The following describes two proteins that form a bound complex.

Sequence of protein 1:
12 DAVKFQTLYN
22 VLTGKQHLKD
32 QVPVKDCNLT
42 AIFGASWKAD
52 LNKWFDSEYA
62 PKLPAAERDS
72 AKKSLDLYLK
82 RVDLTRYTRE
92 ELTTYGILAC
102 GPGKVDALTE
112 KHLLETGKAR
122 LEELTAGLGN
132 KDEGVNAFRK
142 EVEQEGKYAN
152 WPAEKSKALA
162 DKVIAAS

Interface contacts:
Residue S85 in protein 2 is in contact with residue L78 in protein 1 (closest heavy-atom distance 4.2 Å).
Residue Q240 in protein 2 interacts with residue T94 in protein 1 (closest heavy-atom distance 3.5 Å).
Residue L318 in protein 2 interacts with residue C101 in protein 1 (closest heavy-atom distance 4.5 Å).
Residue P218 in protein 2 contacts residue V35 in protein 1 (closest heavy-atom distance 3.4 Å).
Residue G247 in protein 2 is in contact with residue L99 in protein 1 (closest heavy-atom distance 3.5 Å).
Residue G214 in protein 2 contacts residue K36 in protein 1 (closest heavy-atom distance 4.6 Å).
Residue M222 in protein 2 is in contact with residue Y79 in protein 1 (closest heavy-atom distance 3.2 Å).
Residue V221 in protein 2 contacts residue R82 in protein 1 (closest heavy-atom distance 3.3 Å).
Residue S237 in protein 2 contacts residue R90 in protein 1 (closest heavy-atom distance 4.6 Å).
Residue P218 in protein 2 interacts with residue P34 in protein 1 (closest heavy-atom distance 3.5 Å).
Residue Q240 in protein 2 is in contact with residue E91 in protein 1 (closest heavy-atom distance 3.1 Å).
Residue L244 in protein 2 interacts with residue L93 in protein 1 (closest heavy-atom distance 4.3 Å).
Residue W217 in protein 2 interacts with residue R90 in protein 1 (closest heavy-atom distance 3.7 Å).
Residue K322 in protein 2 interacts with residue K105 in protein 1 (closest heavy-atom distance 4.2 Å).
Residue L318 in protein 2 contacts residue K105 in protein 1 (closest heavy-atom distance 3.8 Å).
Residue I86 in protein 2 is in contact with residue P103 in protein 1 (closest heavy-atom distance 4.5 Å).
Residue Q240 in protein 2 interacts with residue R90 in protein 1 (closest heavy-atom distance 2.6 Å).
Residue E317 in protein 2 is in contact with residue C101 in protein 1 (closest heavy-atom distance 3.1 Å).
Residue G251 in protein 2 is in contact with residue C101 in protein 1 (closest heavy-atom distance 3.4 Å).
Residue G251 in protein 2 is in contact with residue A100 in protein 1 (closest heavy-atom distance 3.1 Å).
Residue G214 in protein 2 is in contact with residue P34 in protein 1 (closest heavy-atom distance 3.3 Å).
Residue N274 in protein 2 is in contact with residue A100 in protein 1 (closest heavy-atom distance 4.7 Å).
Residue F223 in protein 2 interacts with residue V35 in protein 1 (closest heavy-atom distance 4.7 Å).
Residue M222 in protein 2 interacts with residue T86 in protein 1 (closest heavy-atom distance 3.0 Å).
Residue Y82 in protein 2 is in contact with residue P103 in protein 1 (closest heavy-atom distance 3.4 Å).
Residue Q243 in protein 2 is in contact with residue T94 in protein 1 (closest heavy-atom distance 3.8 Å).
Residue Y82 in protein 2 is in contact with residue G102 in protein 1 (closest heavy-atom distance 3.8 Å).
Residue W217 in protein 2 interacts with residue T86 in protein 1 (closest heavy-atom distance 4.0 Å).
Residue P319 in protein 2 contacts residue G104 in protein 1 (closest heavy-atom distance 4.1 Å).
Residue W217 in protein 2 contacts residue L93 in protein 1 (closest heavy-atom distance 4.1 Å).
Residue N215 in protein 2 is in contact with residue V33 in protein 1 (closest heavy-atom distance 4.0 Å).
Residue G251 in protein 2 interacts with residue G102 in protein 1 (closest heavy-atom distance 4.6 Å).
Residue F223 in protein 2 is in contact with residue R82 in protein 1 (closest heavy-atom distance 4.5 Å).
Residue P224 in protein 2 is in contact with residue R82 in protein 1 (closest heavy-atom distance 3.5 Å).
Residue Q240 in protein 2 is in contact with residue T95 in protein 1 (closest heavy-atom distance 4.3 Å).
Residue I86 in protein 2 contacts residue K81 in protein 1 (closest heavy-atom distance 3.7 Å).
Residue T252 in protein 2 contacts residue A100 in protein 1 (closest heavy-atom distance 2.7 Å).
Residue E317 in protein 2 interacts with residue K105 in protein 1 (closest heavy-atom distance 2.3 Å).
Residue Y87 in protein 2 contacts residue R82 in protein 1 (closest heavy-atom distance 3.3 Å).
Residue M222 in protein 2 interacts with residue R82 in protein 1 (closest heavy-atom distance 2.6 Å).
Residue M222 in protein 2 interacts with residue V83 in protein 1 (closest heavy-atom distance 3.7 Å).
Residue F223 in protein 2 interacts with residue Y79 in protein 1 (closest heavy-atom distance 3.4 Å).
Residue I86 in protein 2 interacts with residue R82 in protein 1 (closest heavy-atom distance 2.8 Å).
Residue Y82 in protein 2 is in contact with residue G104 in protein 1 (closest heavy-atom distance 3.7 Å).
Residue N215 in protein 2 contacts residue Q32 in protein 1 (closest heavy-atom distance 3.5 Å).
Residue L244 in protein 2 contacts residue L99 in protein 1 (closest heavy-atom distance 3.8 Å).
Residue L244 in protein 2 is in contact with residue R90 in protein 1 (closest heavy-atom distance 4.2 Å).
Residue P319 in protein 2 is in contact with residue K105 in protein 1 (closest heavy-atom distance 4.2 Å).
Residue G250 in protein 2 contacts residue C101 in protein 1 (closest heavy-atom distance 3.7 Å).
Residue L244 in protein 2 interacts with residue T94 in protein 1 (closest heavy-atom distance 3.4 Å).
Residue G247 in protein 2 contacts residue A100 in protein 1 (closest heavy-atom distance 4.6 Å).
Residue K316 in protein 2 interacts with residue K105 in protein 1 (closest heavy-atom distance 4.1 Å).
Residue I248 in protein 2 is in contact with residue L99 in protein 1 (closest heavy-atom distance 3.5 Å).
Residue V213 in protein 2 contacts residue R90 in protein 1 (closest heavy-atom distance 3.7 Å).
Residue V221 in protein 2 contacts residue T86 in protein 1 (closest heavy-atom distance 3.4 Å).
Residue W217 in protein 2 contacts residue K36 in protein 1 (closest heavy-atom distance 4.0 Å).
Residue N215 in protein 2 interacts with residue P34 in protein 1 (closest heavy-atom distance 3.4 Å).
Residue W217 in protein 2 interacts with residue Y88 in protein 1 (closest heavy-atom distance 4.0 Å).
Residue I86 in protein 2 interacts with residue L78 in protein 1 (closest heavy-atom distance 3.7 Å).
Residue M222 in protein 2 interacts with residue V35 in protein 1 (closest heavy-atom distance 3.2 Å).

Sequence of protein 2:
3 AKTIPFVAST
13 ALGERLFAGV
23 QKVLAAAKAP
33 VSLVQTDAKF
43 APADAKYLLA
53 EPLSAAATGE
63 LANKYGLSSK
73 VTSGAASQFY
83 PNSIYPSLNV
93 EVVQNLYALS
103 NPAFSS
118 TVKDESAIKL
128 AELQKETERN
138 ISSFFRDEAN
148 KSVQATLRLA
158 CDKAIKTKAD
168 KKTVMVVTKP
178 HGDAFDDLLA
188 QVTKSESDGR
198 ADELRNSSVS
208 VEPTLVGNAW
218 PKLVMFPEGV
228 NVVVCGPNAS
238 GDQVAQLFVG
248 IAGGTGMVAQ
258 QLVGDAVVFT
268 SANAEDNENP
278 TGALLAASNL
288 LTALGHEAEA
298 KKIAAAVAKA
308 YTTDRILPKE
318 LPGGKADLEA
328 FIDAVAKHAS